Residue-level contacts at the interface:
Residue W239 in protein 2 interacts with residue S89 in protein 1 (closest heavy-atom distance 3.0 Å).
Residue P203 in protein 2 contacts residue L121 in protein 1 (closest heavy-atom distance 4.2 Å).
Residue W239 in protein 2 contacts residue V91 in protein 1 (closest heavy-atom distance 4.5 Å).
Residue Y207 in protein 2 is in contact with residue P68 in protein 1 (closest heavy-atom distance 3.7 Å).
Residue P203 in protein 2 interacts with residue L124 in protein 1 (closest heavy-atom distance 4.3 Å).
Residue W239 in protein 2 interacts with residue G90 in protein 1 (closest heavy-atom distance 3.5 Å).
Residue D201 in protein 2 is in contact with residue L126 in protein 1 (closest heavy-atom distance 4.4 Å).
Residue D201 in protein 2 is in contact with residue W143 in protein 1 (closest heavy-atom distance 4.3 Å).
Residue Q228 in protein 2 interacts with residue S116 in protein 1 (closest heavy-atom distance 3.7 Å).
Residue F202 in protein 2 is in contact with residue L124 in protein 1 (closest heavy-atom distance 3.3 Å).
Residue T121 in protein 2 interacts with residue F128 in protein 1 (closest heavy-atom distance 3.5 Å).
Residue T121 in protein 2 contacts residue T127 in protein 1 (closest heavy-atom distance 4.2 Å).
Residue Q123 in protein 2 contacts residue K140 in protein 1 (closest heavy-atom distance 4.6 Å).
Residue P238 in protein 2 contacts residue Q88 in protein 1 (closest heavy-atom distance 3.8 Å).
Residue G206 in protein 2 contacts residue P120 in protein 1 (closest heavy-atom distance 4.0 Å).
Residue E229 in protein 2 interacts with residue S115 in protein 1 (closest heavy-atom distance 2.6 Å).
Residue D201 in protein 2 interacts with residue L124 in protein 1 (closest heavy-atom distance 3.7 Å).
Residue E225 in protein 2 is in contact with residue T117 in protein 1 (closest heavy-atom distance 3.7 Å).
Residue Q228 in protein 2 is in contact with residue W114 in protein 1 (closest heavy-atom distance 3.2 Å).
Residue Y207 in protein 2 contacts residue L121 in protein 1 (closest heavy-atom distance 3.7 Å).
Residue L226 in protein 2 is in contact with residue S116 in protein 1 (closest heavy-atom distance 3.9 Å).
Residue Q228 in protein 2 is in contact with residue S115 in protein 1 (closest heavy-atom distance 4.0 Å).
Residue D201 in protein 2 contacts residue N141 in protein 1 (closest heavy-atom distance 4.6 Å).
Residue W239 in protein 2 interacts with residue N92 in protein 1 (closest heavy-atom distance 3.2 Å).
Residue P120 in protein 2 is in contact with residue F128 in protein 1 (closest heavy-atom distance 3.9 Å).
Residue R122 in protein 2 is in contact with residue K140 in protein 1 (closest heavy-atom distance 4.4 Å).
Residue P238 in protein 2 contacts residue N93 in protein 1 (closest heavy-atom distance 3.7 Å).
Residue K232 in protein 2 interacts with residue N123 in protein 1 (closest heavy-atom distance 3.1 Å).
Residue E229 in protein 2 is in contact with residue T117 in protein 1 (closest heavy-atom distance 2.8 Å).
Residue E229 in protein 2 contacts residue R106 in protein 1 (closest heavy-atom distance 3.0 Å).
Residue T121 in protein 2 contacts residue S129 in protein 1 (closest heavy-atom distance 3.8 Å).
Residue E149 in protein 2 interacts with residue K140 in protein 1 (closest heavy-atom distance 4.3 Å).
Residue Y207 in protein 2 contacts residue V67 in protein 1 (closest heavy-atom distance 3.1 Å).
Residue R231 in protein 2 contacts residue N123 in protein 1 (closest heavy-atom distance 4.6 Å).
Residue E149 in protein 2 contacts residue I61 in protein 1 (closest heavy-atom distance 2.3 Å).
Residue P238 in protein 2 contacts residue V91 in protein 1 (closest heavy-atom distance 4.1 Å).
Residue W239 in protein 2 interacts with residue Q88 in protein 1 (closest heavy-atom distance 3.2 Å).
Residue V224 in protein 2 is in contact with residue A118 in protein 1 (closest heavy-atom distance 3.6 Å).
Residue E194 in protein 2 contacts residue G66 in protein 1 (closest heavy-atom distance 3.9 Å).
Residue R125 in protein 2 interacts with residue F137 in protein 1 (closest heavy-atom distance 4.2 Å).
Residue K200 in protein 2 is in contact with residue L126 in protein 1 (closest heavy-atom distance 4.6 Å).
Residue P120 in protein 2 is in contact with residue F137 in protein 1 (closest heavy-atom distance 3.0 Å).
Residue L226 in protein 2 contacts residue T117 in protein 1 (closest heavy-atom distance 2.7 Å).
Residue Y207 in protein 2 is in contact with residue P120 in protein 1 (closest heavy-atom distance 3.5 Å).
Residue P120 in protein 2 is in contact with residue L126 in protein 1 (closest heavy-atom distance 3.5 Å).
Residue L150 in protein 2 interacts with residue L64 in protein 1 (closest heavy-atom distance 3.6 Å).
Residue P203 in protein 2 interacts with residue P120 in protein 1 (closest heavy-atom distance 3.2 Å).
Residue S237 in protein 2 interacts with residue N92 in protein 1 (closest heavy-atom distance 4.0 Å).
Residue E225 in protein 2 is in contact with residue W107 in protein 1 (closest heavy-atom distance 4.6 Å).
Residue P238 in protein 2 interacts with residue G90 in protein 1 (closest heavy-atom distance 3.6 Å).
Residue P238 in protein 2 contacts residue N92 in protein 1 (closest heavy-atom distance 3.6 Å).
Residue E225 in protein 2 is in contact with residue A118 in protein 1 (closest heavy-atom distance 4.4 Å).
Residue T121 in protein 2 interacts with residue D133 in protein 1 (closest heavy-atom distance 3.3 Å).
Residue G195 in protein 2 is in contact with residue G66 in protein 1 (closest heavy-atom distance 3.6 Å).
Residue V224 in protein 2 interacts with residue P120 in protein 1 (closest heavy-atom distance 4.4 Å).
Residue S237 in protein 2 contacts residue N93 in protein 1 (closest heavy-atom distance 4.6 Å).
Residue R122 in protein 2 is in contact with residue D133 in protein 1 (closest heavy-atom distance 3.3 Å).
Residue E240 in protein 2 is in contact with residue N92 in protein 1 (closest heavy-atom distance 3.1 Å).
Residue A227 in protein 2 interacts with residue S116 in protein 1 (closest heavy-atom distance 3.6 Å).
Residue F230 in protein 2 contacts residue N123 in protein 1 (closest heavy-atom distance 2.4 Å).

Sequence of protein 1:
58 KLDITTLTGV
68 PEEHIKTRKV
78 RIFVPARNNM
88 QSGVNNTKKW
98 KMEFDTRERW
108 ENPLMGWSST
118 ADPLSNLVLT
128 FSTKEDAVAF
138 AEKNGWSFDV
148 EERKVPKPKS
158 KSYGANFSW

These two protein chains interact to form a complex.

Sequence of protein 2:
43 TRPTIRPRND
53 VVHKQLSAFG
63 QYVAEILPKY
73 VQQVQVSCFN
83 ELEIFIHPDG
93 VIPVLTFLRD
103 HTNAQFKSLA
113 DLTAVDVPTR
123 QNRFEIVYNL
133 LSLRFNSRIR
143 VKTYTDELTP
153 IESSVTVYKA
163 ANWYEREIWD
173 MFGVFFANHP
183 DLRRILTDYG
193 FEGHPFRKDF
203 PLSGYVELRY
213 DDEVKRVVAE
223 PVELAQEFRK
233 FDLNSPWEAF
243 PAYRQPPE